Sequence of the first protein:
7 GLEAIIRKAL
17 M

Interface contacts:
Residue V95 in the second protein interacts with residue I11 in the first protein (closest heavy-atom distance 3.6 Å).
Residue K103 in the second protein is in contact with residue M17 in the first protein (closest heavy-atom distance 4.2 Å).
Residue Q96 in the second protein contacts residue I11 in the first protein (closest heavy-atom distance 3.9 Å).
Residue E100 in the second protein is in contact with residue A15 in the first protein (closest heavy-atom distance 5.0 Å).
Residue L120 in the second protein interacts with residue L16 in the first protein (closest heavy-atom distance 4.1 Å).
Residue K121 in the second protein interacts with residue I12 in the first protein (closest heavy-atom distance 3.4 Å).
Residue Q96 in the second protein contacts residue A15 in the first protein (closest heavy-atom distance 4.3 Å).
Residue K121 in the second protein is in contact with residue E9 in the first protein (closest heavy-atom distance 3.5 Å).
Residue L271 in the second protein contacts residue I11 in the first protein (closest heavy-atom distance 3.8 Å).
Residue T99 in the second protein contacts residue L16 in the first protein (closest heavy-atom distance 3.5 Å).
Residue F108 in the second protein contacts residue L16 in the first protein (closest heavy-atom distance 4.3 Å).
Residue V117 in the second protein is in contact with residue E9 in the first protein (closest heavy-atom distance 3.6 Å).
Residue Q116 in the second protein interacts with residue L16 in the first protein (closest heavy-atom distance 3.7 Å).
Residue V95 in the second protein is in contact with residue L8 in the first protein (closest heavy-atom distance 3.3 Å).
Residue L120 in the second protein is in contact with residue I12 in the first protein (closest heavy-atom distance 3.7 Å).
Residue L270 in the second protein contacts residue I11 in the first protein (closest heavy-atom distance 4.5 Å).
Residue Q116 in the second protein contacts residue I12 in the first protein (closest heavy-atom distance 5.0 Å).
Residue V117 in the second protein contacts residue R13 in the first protein (closest heavy-atom distance 3.8 Å).
Residue K103 in the second protein interacts with residue A15 in the first protein (closest heavy-atom distance 2.6 Å).
Residue V95 in the second protein contacts residue I12 in the first protein (closest heavy-atom distance 3.7 Å).
Residue V117 in the second protein is in contact with residue I12 in the first protein (closest heavy-atom distance 4.1 Å).
Residue V117 in the second protein is in contact with residue L16 in the first protein (closest heavy-atom distance 3.8 Å).
Residue N114 in the second protein interacts with residue R13 in the first protein (closest heavy-atom distance 3.0 Å).
Residue V124 in the second protein contacts residue L8 in the first protein (closest heavy-atom distance 4.0 Å).
Residue L113 in the second protein interacts with residue L16 in the first protein (closest heavy-atom distance 3.8 Å).
Residue H125 in the second protein is in contact with residue L8 in the first protein (closest heavy-atom distance 4.5 Å).
Residue T99 in the second protein contacts residue I12 in the first protein (closest heavy-atom distance 4.1 Å).
Residue L271 in the second protein contacts residue G7 in the first protein (closest heavy-atom distance 3.9 Å).
Residue K121 in the second protein is in contact with residue L8 in the first protein (closest heavy-atom distance 4.1 Å).
Residue K103 in the second protein interacts with residue L16 in the first protein (closest heavy-atom distance 3.2 Å).
Residue V124 in the second protein is in contact with residue I12 in the first protein (closest heavy-atom distance 4.9 Å).
Residue V92 in the second protein contacts residue I11 in the first protein (closest heavy-atom distance 4.0 Å).
Residue L270 in the second protein is in contact with residue K14 in the first protein (closest heavy-atom distance 3.8 Å).
Residue T99 in the second protein interacts with residue A15 in the first protein (closest heavy-atom distance 3.7 Å).
Residue L113 in the second protein interacts with residue R13 in the first protein (closest heavy-atom distance 4.3 Å).

Sequence of the second protein:
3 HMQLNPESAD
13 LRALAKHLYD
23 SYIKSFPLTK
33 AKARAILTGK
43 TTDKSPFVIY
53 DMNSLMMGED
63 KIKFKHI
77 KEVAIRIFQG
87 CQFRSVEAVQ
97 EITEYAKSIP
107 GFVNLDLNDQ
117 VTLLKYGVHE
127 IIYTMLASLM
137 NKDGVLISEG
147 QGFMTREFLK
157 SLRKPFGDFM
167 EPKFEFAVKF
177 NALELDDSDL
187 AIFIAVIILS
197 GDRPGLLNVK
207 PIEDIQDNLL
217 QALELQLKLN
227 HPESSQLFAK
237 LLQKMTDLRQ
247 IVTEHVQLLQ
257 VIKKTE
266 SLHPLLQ

These two protein chains interact to form a complex.